Sequence of protein 2:
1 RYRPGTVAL

Contacts between the two chains:
Residue Y7 in protein 1 is in contact with residue R1 in protein 2 (closest heavy-atom distance 2.7 Å).
Residue L156 in protein 1 contacts residue P4 in protein 2 (closest heavy-atom distance 4.9 Å).
Residue K66 in protein 1 contacts residue R3 in protein 2 (closest heavy-atom distance 3.3 Å).
Residue K146 in protein 1 is in contact with residue A8 in protein 2 (closest heavy-atom distance 4.9 Å).
Residue Y159 in protein 1 contacts residue P4 in protein 2 (closest heavy-atom distance 3.5 Å).
Residue S77 in protein 1 is in contact with residue L9 in protein 2 (closest heavy-atom distance 2.8 Å).
Residue Y159 in protein 1 interacts with residue R1 in protein 2 (closest heavy-atom distance 2.6 Å).
Residue Y84 in protein 1 contacts residue L9 in protein 2 (closest heavy-atom distance 3.2 Å).
Residue L147 in protein 1 interacts with residue L9 in protein 2 (closest heavy-atom distance 4.1 Å).
Residue S116 in protein 1 contacts residue L9 in protein 2 (closest heavy-atom distance 4.5 Å).
Residue K66 in protein 1 interacts with residue R1 in protein 2 (closest heavy-atom distance 3.7 Å).
Residue N80 in protein 1 interacts with residue A8 in protein 2 (closest heavy-atom distance 4.3 Å).
Residue L156 in protein 1 interacts with residue R3 in protein 2 (closest heavy-atom distance 3.6 Å).
Residue Y171 in protein 1 contacts residue R1 in protein 2 (closest heavy-atom distance 2.8 Å).
Residue Q70 in protein 1 contacts residue G5 in protein 2 (closest heavy-atom distance 4.8 Å).
Residue L95 in protein 1 is in contact with residue L9 in protein 2 (closest heavy-atom distance 4.1 Å).
Residue A150 in protein 1 is in contact with residue V7 in protein 2 (closest heavy-atom distance 3.6 Å).
Residue A73 in protein 1 interacts with residue T6 in protein 2 (closest heavy-atom distance 4.1 Å).
Residue S24 in protein 1 contacts residue Y2 in protein 2 (closest heavy-atom distance 4.1 Å).
Residue D9 in protein 1 is in contact with residue Y2 in protein 2 (closest heavy-atom distance 2.3 Å).
Residue K146 in protein 1 interacts with residue V7 in protein 2 (closest heavy-atom distance 4.4 Å).
Residue E63 in protein 1 interacts with residue Y2 in protein 2 (closest heavy-atom distance 2.7 Å).
Residue V76 in protein 1 contacts residue A8 in protein 2 (closest heavy-atom distance 3.6 Å).
Residue S99 in protein 1 contacts residue Y2 in protein 2 (closest heavy-atom distance 4.3 Å).
Residue R97 in protein 1 contacts residue R3 in protein 2 (closest heavy-atom distance 4.0 Å).
Residue L147 in protein 1 contacts residue A8 in protein 2 (closest heavy-atom distance 4.4 Å).
Residue K66 in protein 1 contacts residue P4 in protein 2 (closest heavy-atom distance 4.3 Å).
Residue M5 in protein 1 interacts with residue R1 in protein 2 (closest heavy-atom distance 4.1 Å).
Residue Q70 in protein 1 contacts residue R3 in protein 2 (closest heavy-atom distance 2.9 Å).
Residue Y67 in protein 1 interacts with residue Y2 in protein 2 (closest heavy-atom distance 3.5 Å).
Residue E63 in protein 1 contacts residue R1 in protein 2 (closest heavy-atom distance 3.2 Å).
Residue W167 in protein 1 interacts with residue R1 in protein 2 (closest heavy-atom distance 3.5 Å).
Residue F22 in protein 1 interacts with residue Y2 in protein 2 (closest heavy-atom distance 3.9 Å).
Residue S99 in protein 1 interacts with residue R3 in protein 2 (closest heavy-atom distance 3.8 Å).
Residue L156 in protein 1 contacts residue T6 in protein 2 (closest heavy-atom distance 4.5 Å).
Residue Q155 in protein 1 contacts residue G5 in protein 2 (closest heavy-atom distance 3.6 Å).
Residue Y159 in protein 1 interacts with residue R3 in protein 2 (closest heavy-atom distance 3.6 Å).
Residue Y123 in protein 1 is in contact with residue L9 in protein 2 (closest heavy-atom distance 4.4 Å).
Residue N80 in protein 1 interacts with residue L9 in protein 2 (closest heavy-atom distance 2.8 Å).
Residue R97 in protein 1 contacts residue Y2 in protein 2 (closest heavy-atom distance 3.7 Å).
Residue R97 in protein 1 interacts with residue L9 in protein 2 (closest heavy-atom distance 4.8 Å).
Residue Y7 in protein 1 contacts residue Y2 in protein 2 (closest heavy-atom distance 3.3 Å).
Residue T143 in protein 1 is in contact with residue L9 in protein 2 (closest heavy-atom distance 2.5 Å).
Residue D114 in protein 1 interacts with residue R3 in protein 2 (closest heavy-atom distance 2.8 Å).
Residue L147 in protein 1 contacts residue T6 in protein 2 (closest heavy-atom distance 4.6 Å).
Residue L147 in protein 1 contacts residue V7 in protein 2 (closest heavy-atom distance 4.2 Å).
Residue Q70 in protein 1 interacts with residue Y2 in protein 2 (closest heavy-atom distance 3.5 Å).
Residue Q70 in protein 1 interacts with residue T6 in protein 2 (closest heavy-atom distance 4.5 Å).
Residue L81 in protein 1 contacts residue L9 in protein 2 (closest heavy-atom distance 4.1 Å).
Residue Y159 in protein 1 is in contact with residue Y2 in protein 2 (closest heavy-atom distance 3.6 Å).
Residue K146 in protein 1 interacts with residue L9 in protein 2 (closest heavy-atom distance 3.8 Å).
Residue Q155 in protein 1 is in contact with residue P4 in protein 2 (closest heavy-atom distance 4.3 Å).
Residue S77 in protein 1 contacts residue A8 in protein 2 (closest heavy-atom distance 3.3 Å).
Residue A152 in protein 1 is in contact with residue T6 in protein 2 (closest heavy-atom distance 3.6 Å).
Residue Y59 in protein 1 interacts with residue R1 in protein 2 (closest heavy-atom distance 3.4 Å).
Residue F33 in protein 1 interacts with residue R1 in protein 2 (closest heavy-atom distance 4.5 Å).
Residue K66 in protein 1 contacts residue Y2 in protein 2 (closest heavy-atom distance 2.7 Å).
Residue T163 in protein 1 interacts with residue R1 in protein 2 (closest heavy-atom distance 4.0 Å).
Residue R62 in protein 1 interacts with residue R1 in protein 2 (closest heavy-atom distance 3.7 Å).
Residue A73 in protein 1 contacts residue A8 in protein 2 (closest heavy-atom distance 3.6 Å).

These two protein chains interact to form a complex.

Sequence of protein 1:
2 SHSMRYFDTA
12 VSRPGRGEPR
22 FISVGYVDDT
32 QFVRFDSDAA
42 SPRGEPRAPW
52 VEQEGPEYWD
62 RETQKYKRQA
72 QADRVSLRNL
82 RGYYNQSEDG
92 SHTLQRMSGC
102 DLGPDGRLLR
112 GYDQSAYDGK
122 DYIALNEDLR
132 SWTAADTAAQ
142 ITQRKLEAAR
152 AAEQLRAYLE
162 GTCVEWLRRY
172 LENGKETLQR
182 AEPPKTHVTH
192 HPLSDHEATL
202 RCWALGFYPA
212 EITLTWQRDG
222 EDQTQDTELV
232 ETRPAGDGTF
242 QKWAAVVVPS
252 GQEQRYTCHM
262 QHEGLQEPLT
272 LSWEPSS